The following describes two proteins that form a bound complex.

Residue-level contacts at the interface:
Residue A147 in the first protein contacts residue P11 in the second protein (closest heavy-atom distance 4.4 Å).
Residue Y141 in the first protein interacts with residue G10 in the second protein (closest heavy-atom distance 2.3 Å).
Residue P148 in the first protein interacts with residue G10 in the second protein (closest heavy-atom distance 4.3 Å).
Residue P148 in the first protein contacts residue P11 in the second protein (closest heavy-atom distance 4.5 Å).
Residue P148 in the first protein is in contact with residue P8 in the second protein (closest heavy-atom distance 4.9 Å).
Residue A146 in the first protein is in contact with residue P11 in the second protein (closest heavy-atom distance 3.1 Å).
Residue Y141 in the first protein contacts residue P11 in the second protein (closest heavy-atom distance 3.9 Å).
Residue Y141 in the first protein is in contact with residue A12 in the second protein (closest heavy-atom distance 3.3 Å).
Residue Y151 in the first protein contacts residue P8 in the second protein (closest heavy-atom distance 3.2 Å).
Residue A146 in the first protein interacts with residue A12 in the second protein (closest heavy-atom distance 3.6 Å).
Residue Y175 in the first protein interacts with residue G10 in the second protein (closest heavy-atom distance 4.7 Å).

Sequence of the second protein:
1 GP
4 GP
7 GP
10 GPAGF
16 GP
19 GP

Sequence of the first protein:
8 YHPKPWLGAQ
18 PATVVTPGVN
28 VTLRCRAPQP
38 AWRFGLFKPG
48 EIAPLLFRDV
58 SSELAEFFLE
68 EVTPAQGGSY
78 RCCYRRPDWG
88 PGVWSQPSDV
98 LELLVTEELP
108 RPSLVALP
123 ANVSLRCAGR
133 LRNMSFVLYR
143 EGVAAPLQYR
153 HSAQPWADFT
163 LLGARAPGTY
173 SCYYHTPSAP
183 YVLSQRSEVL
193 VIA